Residue-level contacts at the interface:
Residue M1 in protein 2 contacts residue L255 in protein 1 (closest heavy-atom distance 3.7 Å).
Residue L281 in protein 2 contacts residue R220 in protein 1 (closest heavy-atom distance 3.6 Å).
Residue R66 in protein 2 interacts with residue H211 in protein 1 (closest heavy-atom distance 3.4 Å).
Residue V273 in protein 2 is in contact with residue L243 in protein 1 (closest heavy-atom distance 3.7 Å).
Residue R283 in protein 2 interacts with residue Q213 in protein 1 (closest heavy-atom distance 4.4 Å).
Residue L210 in protein 2 interacts with residue R234 in protein 1 (closest heavy-atom distance 3.5 Å).
Residue E5 in protein 2 contacts residue R181 in protein 1 (closest heavy-atom distance 4.1 Å).
Residue D196 in protein 2 interacts with residue D217 in protein 1 (closest heavy-atom distance 3.0 Å).
Residue L202 in protein 2 is in contact with residue V290 in protein 1 (closest heavy-atom distance 4.1 Å).
Residue Q277 in protein 2 interacts with residue V290 in protein 1 (closest heavy-atom distance 3.6 Å).
Residue T199 in protein 2 is in contact with residue R227 in protein 1 (closest heavy-atom distance 3.6 Å).
Residue A3 in protein 2 interacts with residue L255 in protein 1 (closest heavy-atom distance 3.7 Å).
Residue A2 in protein 2 is in contact with residue L255 in protein 1 (closest heavy-atom distance 4.3 Å).
Residue M1 in protein 2 is in contact with residue D257 in protein 1 (closest heavy-atom distance 3.4 Å).
Residue V273 in protein 2 is in contact with residue C244 in protein 1 (closest heavy-atom distance 3.8 Å).
Residue T199 in protein 2 contacts residue V290 in protein 1 (closest heavy-atom distance 4.5 Å).
Residue G63 in protein 2 contacts residue T214 in protein 1 (closest heavy-atom distance 4.2 Å).
Residue A270 in protein 2 interacts with residue I241 in protein 1 (closest heavy-atom distance 3.7 Å).
Residue R276 in protein 2 contacts residue E288 in protein 1 (closest heavy-atom distance 3.3 Å).
Residue Q277 in protein 2 interacts with residue F289 in protein 1 (closest heavy-atom distance 3.4 Å).
Residue Q36 in protein 2 is in contact with residue R181 in protein 1 (closest heavy-atom distance 3.9 Å).
Residue T199 in protein 2 contacts residue R220 in protein 1 (closest heavy-atom distance 3.7 Å).
Residue S269 in protein 2 contacts residue L243 in protein 1 (closest heavy-atom distance 3.3 Å).
Residue A270 in protein 2 is in contact with residue L243 in protein 1 (closest heavy-atom distance 3.7 Å).
Residue Q277 in protein 2 interacts with residue R220 in protein 1 (closest heavy-atom distance 3.1 Å).
Residue Q285 in protein 2 contacts residue H211 in protein 1 (closest heavy-atom distance 3.1 Å).
Residue L202 in protein 2 contacts residue R227 in protein 1 (closest heavy-atom distance 4.4 Å).
Residue L210 in protein 2 is in contact with residue I241 in protein 1 (closest heavy-atom distance 4.4 Å).
Residue A270 in protein 2 is in contact with residue P242 in protein 1 (closest heavy-atom distance 3.9 Å).
Residue H88 in protein 2 interacts with residue E282 in protein 1 (closest heavy-atom distance 3.8 Å).
Residue H88 in protein 2 interacts with residue R151 in protein 1 (closest heavy-atom distance 3.9 Å).
Residue L38 in protein 2 contacts residue R181 in protein 1 (closest heavy-atom distance 4.5 Å).
Residue E284 in protein 2 interacts with residue Q213 in protein 1 (closest heavy-atom distance 3.0 Å).
Residue Q277 in protein 2 interacts with residue W212 in protein 1 (closest heavy-atom distance 4.0 Å).
Residue N67 in protein 2 is in contact with residue I209 in protein 1 (closest heavy-atom distance 4.1 Å).
Residue R267 in protein 2 contacts residue R234 in protein 1 (closest heavy-atom distance 4.5 Å).
Residue A266 in protein 2 is in contact with residue I241 in protein 1 (closest heavy-atom distance 3.8 Å).
Residue V273 in protein 2 interacts with residue E288 in protein 1 (closest heavy-atom distance 3.6 Å).
Residue N67 in protein 2 interacts with residue T214 in protein 1 (closest heavy-atom distance 3.1 Å).
Residue M4 in protein 2 contacts residue L182 in protein 1 (closest heavy-atom distance 3.8 Å).
Residue Q285 in protein 2 contacts residue W212 in protein 1 (closest heavy-atom distance 4.5 Å).
Residue N209 in protein 2 contacts residue R234 in protein 1 (closest heavy-atom distance 3.0 Å).
Residue M274 in protein 2 interacts with residue V290 in protein 1 (closest heavy-atom distance 3.7 Å).
Residue R37 in protein 2 contacts residue R181 in protein 1 (closest heavy-atom distance 3.4 Å).
Residue D263 in protein 2 contacts residue I241 in protein 1 (closest heavy-atom distance 4.3 Å).
Residue D280 in protein 2 is in contact with residue W212 in protein 1 (closest heavy-atom distance 3.2 Å).
Residue N67 in protein 2 interacts with residue H211 in protein 1 (closest heavy-atom distance 4.3 Å).
Residue R267 in protein 2 contacts residue I241 in protein 1 (closest heavy-atom distance 3.4 Å).
Residue V273 in protein 2 is in contact with residue V290 in protein 1 (closest heavy-atom distance 4.5 Å).
Residue S269 in protein 2 is in contact with residue R127 in protein 1 (closest heavy-atom distance 4.2 Å).
Residue L281 in protein 2 is in contact with residue Q213 in protein 1 (closest heavy-atom distance 4.5 Å).
Residue A3 in protein 2 is in contact with residue R181 in protein 1 (closest heavy-atom distance 4.5 Å).
Residue H88 in protein 2 interacts with residue K250 in protein 1 (closest heavy-atom distance 4.5 Å).
Residue A2 in protein 2 is in contact with residue R181 in protein 1 (closest heavy-atom distance 3.7 Å).
Residue M1 in protein 2 is in contact with residue R181 in protein 1 (closest heavy-atom distance 3.5 Å).
Residue E284 in protein 2 is in contact with residue H211 in protein 1 (closest heavy-atom distance 4.5 Å).
Residue I195 in protein 2 is in contact with residue D217 in protein 1 (closest heavy-atom distance 3.9 Å).
Residue M206 in protein 2 interacts with residue F230 in protein 1 (closest heavy-atom distance 3.6 Å).
Residue D280 in protein 2 is in contact with residue Q213 in protein 1 (closest heavy-atom distance 2.5 Å).
Residue Q277 in protein 2 interacts with residue E288 in protein 1 (closest heavy-atom distance 2.9 Å).

Sequence of protein 2:
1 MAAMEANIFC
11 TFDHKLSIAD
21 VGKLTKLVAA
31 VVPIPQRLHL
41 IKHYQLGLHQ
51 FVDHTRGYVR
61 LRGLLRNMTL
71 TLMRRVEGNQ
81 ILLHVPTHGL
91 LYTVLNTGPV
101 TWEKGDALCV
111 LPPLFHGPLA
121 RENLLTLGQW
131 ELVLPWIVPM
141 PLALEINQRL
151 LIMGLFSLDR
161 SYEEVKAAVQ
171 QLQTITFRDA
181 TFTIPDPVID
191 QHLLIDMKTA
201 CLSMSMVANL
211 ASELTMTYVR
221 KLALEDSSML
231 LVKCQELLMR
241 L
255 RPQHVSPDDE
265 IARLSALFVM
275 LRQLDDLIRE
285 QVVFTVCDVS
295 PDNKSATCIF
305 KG

The following describes two proteins that form a bound complex.

Sequence of protein 1:
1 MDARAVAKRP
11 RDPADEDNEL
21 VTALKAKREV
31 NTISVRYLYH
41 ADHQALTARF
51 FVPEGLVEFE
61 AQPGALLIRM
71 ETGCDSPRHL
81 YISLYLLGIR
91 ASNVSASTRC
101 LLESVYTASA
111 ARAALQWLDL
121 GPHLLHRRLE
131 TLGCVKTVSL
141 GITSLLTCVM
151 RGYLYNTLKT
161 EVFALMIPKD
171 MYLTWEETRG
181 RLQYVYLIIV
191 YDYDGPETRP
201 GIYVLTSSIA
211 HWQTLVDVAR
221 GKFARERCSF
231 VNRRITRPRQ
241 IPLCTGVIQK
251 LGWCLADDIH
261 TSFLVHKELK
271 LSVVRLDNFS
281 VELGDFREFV